Sequence of protein 2:
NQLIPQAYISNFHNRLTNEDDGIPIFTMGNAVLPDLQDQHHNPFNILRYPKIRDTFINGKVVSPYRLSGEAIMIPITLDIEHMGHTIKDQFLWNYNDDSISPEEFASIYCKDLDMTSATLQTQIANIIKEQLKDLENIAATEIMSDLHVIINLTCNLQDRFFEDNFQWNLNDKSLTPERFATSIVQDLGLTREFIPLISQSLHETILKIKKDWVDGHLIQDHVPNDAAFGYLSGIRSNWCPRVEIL

These two protein chains interact to form a complex.

Sequence of protein 1:
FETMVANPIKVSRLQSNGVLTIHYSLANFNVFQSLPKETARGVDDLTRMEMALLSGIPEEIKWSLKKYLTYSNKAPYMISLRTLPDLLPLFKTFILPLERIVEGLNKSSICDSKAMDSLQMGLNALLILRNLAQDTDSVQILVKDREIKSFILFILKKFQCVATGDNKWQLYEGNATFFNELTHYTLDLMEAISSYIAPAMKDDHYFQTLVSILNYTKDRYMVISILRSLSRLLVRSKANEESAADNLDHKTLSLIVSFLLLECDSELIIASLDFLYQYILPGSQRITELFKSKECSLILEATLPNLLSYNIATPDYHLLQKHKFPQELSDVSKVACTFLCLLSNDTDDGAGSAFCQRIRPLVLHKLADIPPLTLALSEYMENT

Residue-level contacts at the interface:
Residue P72 in protein 1 is in contact with residue Y12 in protein 2 (closest heavy-atom distance 4.1 Å).
Residue L71 in protein 1 is in contact with residue Y12 in protein 2 (closest heavy-atom distance 3.9 Å).
Residue A63 in protein 1 interacts with residue I8 in protein 2 (closest heavy-atom distance 4.9 Å).
Residue L62 in protein 1 is in contact with residue P162 in protein 2 (closest heavy-atom distance 3.7 Å).
Residue F65 in protein 1 contacts residue F175 in protein 2 (closest heavy-atom distance 3.8 Å).
Residue L62 in protein 1 is in contact with residue F175 in protein 2 (closest heavy-atom distance 4.3 Å).
Residue L62 in protein 1 contacts residue L166 in protein 2 (closest heavy-atom distance 3.7 Å).
Residue A63 in protein 1 is in contact with residue Q6 in protein 2 (closest heavy-atom distance 4.7 Å).
Residue V67 in protein 1 is in contact with residue I13 in protein 2 (closest heavy-atom distance 4.7 Å).
Residue V67 in protein 1 is in contact with residue G178 in protein 2 (closest heavy-atom distance 3.3 Å).
Residue V67 in protein 1 interacts with residue I176 in protein 2 (closest heavy-atom distance 4.6 Å).
Residue V67 in protein 1 interacts with residue F175 in protein 2 (closest heavy-atom distance 3.8 Å).
Residue P72 in protein 1 interacts with residue V180 in protein 2 (closest heavy-atom distance 4.5 Å).
Residue L71 in protein 1 interacts with residue P9 in protein 2 (closest heavy-atom distance 4.3 Å).
Residue F68 in protein 1 contacts residue P9 in protein 2 (closest heavy-atom distance 3.6 Å).
Residue V67 in protein 1 contacts residue K179 in protein 2 (closest heavy-atom distance 4.4 Å).
Residue A63 in protein 1 interacts with residue L7 in protein 2 (closest heavy-atom distance 3.8 Å).
Residue F65 in protein 1 contacts residue I176 in protein 2 (closest heavy-atom distance 4.7 Å).
Residue S70 in protein 1 contacts residue V180 in protein 2 (closest heavy-atom distance 3.6 Å).
Residue Y60 in protein 1 contacts residue F163 in protein 2 (closest heavy-atom distance 3.6 Å).
Residue F68 in protein 1 contacts residue I8 in protein 2 (closest heavy-atom distance 4.0 Å).
Residue L62 in protein 1 interacts with residue F163 in protein 2 (closest heavy-atom distance 3.8 Å).
Residue F68 in protein 1 is in contact with residue A11 in protein 2 (closest heavy-atom distance 4.8 Å).
Residue L62 in protein 1 is in contact with residue L7 in protein 2 (closest heavy-atom distance 4.7 Å).
Residue S61 in protein 1 contacts residue Q6 in protein 2 (closest heavy-atom distance 4.2 Å).
Residue L62 in protein 1 contacts residue Q6 in protein 2 (closest heavy-atom distance 4.7 Å).
Residue T75 in protein 1 interacts with residue Y12 in protein 2 (closest heavy-atom distance 3.4 Å).
Residue H59 in protein 1 contacts residue L166 in protein 2 (closest heavy-atom distance 3.9 Å).
Residue L62 in protein 1 contacts residue I8 in protein 2 (closest heavy-atom distance 3.3 Å).
Residue F68 in protein 1 is in contact with residue I13 in protein 2 (closest heavy-atom distance 3.6 Å).
Residue H59 in protein 1 interacts with residue F163 in protein 2 (closest heavy-atom distance 4.2 Å).
Residue A76 in protein 1 interacts with residue Y12 in protein 2 (closest heavy-atom distance 3.8 Å).
Residue F65 in protein 1 contacts residue L166 in protein 2 (closest heavy-atom distance 3.7 Å).
Residue V67 in protein 1 contacts residue V180 in protein 2 (closest heavy-atom distance 3.3 Å).
Residue F68 in protein 1 is in contact with residue F175 in protein 2 (closest heavy-atom distance 3.7 Å).